Contacts between the two chains:
Residue R276 in the second protein is in contact with residue D182 in the first protein (closest heavy-atom distance 3.6 Å).
Residue K216 in the second protein interacts with residue H187 in the first protein (closest heavy-atom distance 4.5 Å).
Residue T218 in the second protein interacts with residue R192 in the first protein (closest heavy-atom distance 3.5 Å).
Residue K216 in the second protein is in contact with residue D186 in the first protein (closest heavy-atom distance 3.5 Å).
Residue T219 in the second protein is in contact with residue Y219 in the first protein (closest heavy-atom distance 3.3 Å).
Residue R276 in the second protein contacts residue R192 in the first protein (closest heavy-atom distance 2.9 Å).
Residue T221 in the second protein contacts residue W220 in the first protein (closest heavy-atom distance 4.7 Å).

These two protein chains interact to form a complex.

Sequence of the first protein:
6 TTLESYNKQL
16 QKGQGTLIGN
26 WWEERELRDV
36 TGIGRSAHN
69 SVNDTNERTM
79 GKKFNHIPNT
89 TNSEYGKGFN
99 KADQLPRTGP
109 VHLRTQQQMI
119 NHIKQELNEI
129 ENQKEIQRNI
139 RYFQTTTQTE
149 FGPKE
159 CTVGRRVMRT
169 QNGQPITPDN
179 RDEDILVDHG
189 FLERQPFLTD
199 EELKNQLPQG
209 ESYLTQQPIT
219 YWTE

Sequence of the second protein:
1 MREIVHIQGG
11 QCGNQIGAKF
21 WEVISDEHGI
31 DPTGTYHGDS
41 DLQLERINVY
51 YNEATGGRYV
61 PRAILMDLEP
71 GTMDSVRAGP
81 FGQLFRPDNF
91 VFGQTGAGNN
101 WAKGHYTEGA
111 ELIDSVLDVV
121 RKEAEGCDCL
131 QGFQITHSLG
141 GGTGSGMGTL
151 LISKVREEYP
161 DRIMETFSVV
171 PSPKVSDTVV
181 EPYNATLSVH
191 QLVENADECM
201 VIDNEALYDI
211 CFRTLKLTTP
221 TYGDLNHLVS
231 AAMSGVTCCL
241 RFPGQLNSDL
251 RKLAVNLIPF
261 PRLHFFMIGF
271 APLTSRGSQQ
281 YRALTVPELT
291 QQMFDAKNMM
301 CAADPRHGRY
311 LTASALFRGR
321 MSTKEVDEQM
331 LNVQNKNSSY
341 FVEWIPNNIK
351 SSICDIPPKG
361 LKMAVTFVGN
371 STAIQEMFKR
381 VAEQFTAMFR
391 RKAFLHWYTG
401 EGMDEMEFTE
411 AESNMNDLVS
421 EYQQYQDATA